Sequence of protein 2:
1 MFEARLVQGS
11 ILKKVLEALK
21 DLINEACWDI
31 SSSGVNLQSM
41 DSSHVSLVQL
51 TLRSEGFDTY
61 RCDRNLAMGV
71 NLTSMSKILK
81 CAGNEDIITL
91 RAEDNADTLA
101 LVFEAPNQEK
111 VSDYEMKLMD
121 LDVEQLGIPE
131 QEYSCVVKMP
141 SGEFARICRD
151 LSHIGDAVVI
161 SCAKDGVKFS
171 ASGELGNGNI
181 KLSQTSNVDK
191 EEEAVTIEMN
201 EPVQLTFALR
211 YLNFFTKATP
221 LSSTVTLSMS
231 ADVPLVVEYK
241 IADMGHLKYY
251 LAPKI

This data describes a binding interaction between two proteins.

Interface contacts:
Residue L126 in protein 2 interacts with residue H14 in protein 1 (closest heavy-atom distance 3.2 Å).
Residue A252 in protein 2 contacts residue T7 in protein 1 (closest heavy-atom distance 3.2 Å).
Residue V123 in protein 2 contacts residue K16 in protein 1 (closest heavy-atom distance 4.0 Å).
Residue G127 in protein 2 contacts residue F13 in protein 1 (closest heavy-atom distance 3.5 Å).
Residue G69 in protein 2 interacts with residue I20 in protein 1 (closest heavy-atom distance 3.6 Å).
Residue C27 in protein 2 contacts residue I20 in protein 1 (closest heavy-atom distance 3.7 Å).
Residue S46 in protein 2 contacts residue M9 in protein 1 (closest heavy-atom distance 3.9 Å).
Residue D122 in protein 2 contacts residue R18 in protein 1 (closest heavy-atom distance 3.5 Å).
Residue P234 in protein 2 interacts with residue F12 in protein 1 (closest heavy-atom distance 3.5 Å).
Residue P253 in protein 2 is in contact with residue T7 in protein 1 (closest heavy-atom distance 2.9 Å).
Residue D232 in protein 2 contacts residue F12 in protein 1 (closest heavy-atom distance 3.2 Å).
Residue L121 in protein 2 is in contact with residue L19 in protein 1 (closest heavy-atom distance 3.5 Å).
Residue A252 in protein 2 interacts with residue Q6 in protein 1 (closest heavy-atom distance 2.9 Å).
Residue L121 in protein 2 contacts residue I20 in protein 1 (closest heavy-atom distance 2.8 Å).
Residue L121 in protein 2 interacts with residue R18 in protein 1 (closest heavy-atom distance 3.5 Å).
Residue D120 in protein 2 is in contact with residue F21 in protein 1 (closest heavy-atom distance 3.7 Å).
Residue L126 in protein 2 interacts with residue S15 in protein 1 (closest heavy-atom distance 3.6 Å).
Residue A67 in protein 2 contacts residue I20 in protein 1 (closest heavy-atom distance 3.4 Å).
Residue G69 in protein 2 is in contact with residue S22 in protein 1 (closest heavy-atom distance 3.3 Å).
Residue V45 in protein 2 contacts residue Q6 in protein 1 (closest heavy-atom distance 3.4 Å).
Residue P253 in protein 2 contacts residue R5 in protein 1 (closest heavy-atom distance 3.9 Å).
Residue D122 in protein 2 interacts with residue R17 in protein 1 (closest heavy-atom distance 3.5 Å).
Residue M40 in protein 2 contacts residue M9 in protein 1 (closest heavy-atom distance 3.8 Å).
Residue L126 in protein 2 interacts with residue M9 in protein 1 (closest heavy-atom distance 3.5 Å).
Residue D97 in protein 2 interacts with residue S22 in protein 1 (closest heavy-atom distance 3.5 Å).
Residue Q125 in protein 2 interacts with residue K16 in protein 1 (closest heavy-atom distance 2.4 Å).
Residue D120 in protein 2 is in contact with residue I20 in protein 1 (closest heavy-atom distance 3.2 Å).
Residue P234 in protein 2 is in contact with residue M9 in protein 1 (closest heavy-atom distance 3.7 Å).
Residue V45 in protein 2 interacts with residue M9 in protein 1 (closest heavy-atom distance 3.3 Å).
Residue E124 in protein 2 is in contact with residue S15 in protein 1 (closest heavy-atom distance 2.4 Å).
Residue Y250 in protein 2 interacts with residue M9 in protein 1 (closest heavy-atom distance 3.6 Å).
Residue I255 in protein 2 is in contact with residue R4 in protein 1 (closest heavy-atom distance 3.2 Å).
Residue I255 in protein 2 contacts residue R5 in protein 1 (closest heavy-atom distance 3.2 Å).
Residue L118 in protein 2 contacts residue S22 in protein 1 (closest heavy-atom distance 2.9 Å).
Residue D120 in protein 2 interacts with residue S22 in protein 1 (closest heavy-atom distance 3.1 Å).
Residue E124 in protein 2 is in contact with residue R17 in protein 1 (closest heavy-atom distance 3.4 Å).
Residue K254 in protein 2 is in contact with residue Q6 in protein 1 (closest heavy-atom distance 3.2 Å).
Residue I128 in protein 2 contacts residue F13 in protein 1 (closest heavy-atom distance 3.7 Å).
Residue V123 in protein 2 is in contact with residue R17 in protein 1 (closest heavy-atom distance 3.5 Å).
Residue Q125 in protein 2 is in contact with residue R18 in protein 1 (closest heavy-atom distance 3.0 Å).
Residue L126 in protein 2 is in contact with residue F13 in protein 1 (closest heavy-atom distance 3.7 Å).
Residue Q125 in protein 2 contacts residue H14 in protein 1 (closest heavy-atom distance 3.6 Å).
Residue A252 in protein 2 interacts with residue M9 in protein 1 (closest heavy-atom distance 3.7 Å).
Residue P253 in protein 2 is in contact with residue Q6 in protein 1 (closest heavy-atom distance 3.5 Å).
Residue V123 in protein 2 is in contact with residue R18 in protein 1 (closest heavy-atom distance 2.8 Å).
Residue P129 in protein 2 contacts residue F13 in protein 1 (closest heavy-atom distance 3.5 Å).
Residue M119 in protein 2 is in contact with residue S22 in protein 1 (closest heavy-atom distance 3.4 Å).
Residue E124 in protein 2 interacts with residue K16 in protein 1 (closest heavy-atom distance 3.5 Å).
Residue H44 in protein 2 interacts with residue M9 in protein 1 (closest heavy-atom distance 2.9 Å).
Residue P253 in protein 2 interacts with residue F12 in protein 1 (closest heavy-atom distance 3.9 Å).
Residue A252 in protein 2 interacts with residue S8 in protein 1 (closest heavy-atom distance 3.7 Å).
Residue K254 in protein 2 is in contact with residue R5 in protein 1 (closest heavy-atom distance 3.4 Å).
Residue M40 in protein 2 contacts residue T10 in protein 1 (closest heavy-atom distance 3.9 Å).
Residue H44 in protein 2 contacts residue S8 in protein 1 (closest heavy-atom distance 3.4 Å).
Residue D122 in protein 2 contacts residue L19 in protein 1 (closest heavy-atom distance 3.4 Å).
Residue Q125 in protein 2 contacts residue S15 in protein 1 (closest heavy-atom distance 3.4 Å).
Residue K254 in protein 2 is in contact with residue K3 in protein 1 (closest heavy-atom distance 3.7 Å).
Residue G127 in protein 2 contacts residue H14 in protein 1 (closest heavy-atom distance 2.9 Å).
Residue D29 in protein 2 interacts with residue R18 in protein 1 (closest heavy-atom distance 3.2 Å).
Residue A67 in protein 2 contacts residue S22 in protein 1 (closest heavy-atom distance 3.6 Å).

Sequence of protein 1:
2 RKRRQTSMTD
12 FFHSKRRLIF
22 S